Sequence of protein 1:
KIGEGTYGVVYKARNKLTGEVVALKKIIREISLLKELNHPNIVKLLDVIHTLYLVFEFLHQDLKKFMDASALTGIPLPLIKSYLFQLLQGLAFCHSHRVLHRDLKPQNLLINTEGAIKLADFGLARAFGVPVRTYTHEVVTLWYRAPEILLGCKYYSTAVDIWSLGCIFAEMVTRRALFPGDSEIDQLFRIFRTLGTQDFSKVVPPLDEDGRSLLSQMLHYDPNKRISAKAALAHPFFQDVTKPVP

Contacts between the two chains:
Residue Q86 in protein 1 contacts residue F9 in protein 2 (closest heavy-atom distance 4.1 Å).
Residue A94 in protein 1 interacts with residue F8 in protein 2 (closest heavy-atom distance 3.6 Å).
Residue N137 in protein 1 contacts residue L5 in protein 2 (closest heavy-atom distance 4.4 Å).
Residue F91 in protein 1 is in contact with residue F8 in protein 2 (closest heavy-atom distance 3.5 Å).
Residue L104 in protein 1 contacts residue L5 in protein 2 (closest heavy-atom distance 4.3 Å).
Residue I136 in protein 1 interacts with residue F8 in protein 2 (closest heavy-atom distance 3.8 Å).
Residue Y108 in protein 1 contacts residue L5 in protein 2 (closest heavy-atom distance 3.4 Å).
Residue F91 in protein 1 is in contact with residue L5 in protein 2 (closest heavy-atom distance 4.3 Å).
Residue I100 in protein 1 contacts residue C4 in protein 2 (closest heavy-atom distance 4.9 Å).
Residue T138 in protein 1 is in contact with residue F9 in protein 2 (closest heavy-atom distance 3.6 Å).
Residue T138 in protein 1 contacts residue L5 in protein 2 (closest heavy-atom distance 4.6 Å).
Residue Q86 in protein 1 interacts with residue F8 in protein 2 (closest heavy-atom distance 3.0 Å).
Residue H85 in protein 1 interacts with residue F9 in protein 2 (closest heavy-atom distance 4.2 Å).
Residue E139 in protein 1 contacts residue L5 in protein 2 (closest heavy-atom distance 5.0 Å).
Residue I136 in protein 1 is in contact with residue L5 in protein 2 (closest heavy-atom distance 4.6 Å).
Residue S95 in protein 1 contacts residue C4 in protein 2 (closest heavy-atom distance 4.0 Å).
Residue L104 in protein 1 contacts residue C4 in protein 2 (closest heavy-atom distance 4.5 Å).
Residue I136 in protein 1 contacts residue F9 in protein 2 (closest heavy-atom distance 3.8 Å).
Residue G140 in protein 1 interacts with residue L5 in protein 2 (closest heavy-atom distance 3.6 Å).
Residue P101 in protein 1 is in contact with residue C4 in protein 2 (closest heavy-atom distance 4.0 Å).
Residue K90 in protein 1 is in contact with residue F8 in protein 2 (closest heavy-atom distance 3.8 Å).
Residue E139 in protein 1 is in contact with residue F2 in protein 2 (closest heavy-atom distance 3.7 Å).
Residue G140 in protein 1 interacts with residue F2 in protein 2 (closest heavy-atom distance 4.4 Å).
Residue N137 in protein 1 interacts with residue F9 in protein 2 (closest heavy-atom distance 3.3 Å).
Residue G99 in protein 1 is in contact with residue C4 in protein 2 (closest heavy-atom distance 4.3 Å).
Residue F91 in protein 1 contacts residue C4 in protein 2 (closest heavy-atom distance 3.4 Å).

These two protein chains interact to form a complex.

Sequence of protein 2:
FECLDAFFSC